Sequence of the first protein:
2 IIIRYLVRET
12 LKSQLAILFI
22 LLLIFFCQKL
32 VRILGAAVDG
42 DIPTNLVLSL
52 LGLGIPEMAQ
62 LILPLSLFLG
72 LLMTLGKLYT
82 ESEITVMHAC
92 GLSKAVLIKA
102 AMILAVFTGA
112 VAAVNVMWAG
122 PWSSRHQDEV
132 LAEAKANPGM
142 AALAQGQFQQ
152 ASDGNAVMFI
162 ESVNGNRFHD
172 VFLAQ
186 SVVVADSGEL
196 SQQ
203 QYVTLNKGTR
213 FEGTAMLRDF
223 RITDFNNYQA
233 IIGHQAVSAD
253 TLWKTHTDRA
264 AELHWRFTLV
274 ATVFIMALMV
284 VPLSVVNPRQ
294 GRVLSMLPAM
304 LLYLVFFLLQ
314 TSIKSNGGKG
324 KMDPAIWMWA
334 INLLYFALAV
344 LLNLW

Residue-level contacts at the interface:
Residue R184 in the second protein is in contact with residue H170 in the first protein (closest heavy-atom distance 3.2 Å).
Residue L329 in the second protein is in contact with residue L35 in the first protein (closest heavy-atom distance 3.7 Å).
Residue L186 in the second protein contacts residue F213 in the first protein (closest heavy-atom distance 3.7 Å).
Residue L331 in the second protein contacts residue L35 in the first protein (closest heavy-atom distance 4.2 Å).
Residue Y320 in the second protein is in contact with residue Q29 in the first protein (closest heavy-atom distance 2.9 Å).
Residue R270 in the second protein interacts with residue D40 in the first protein (closest heavy-atom distance 3.0 Å).
Residue F180 in the second protein interacts with residue V189 in the first protein (closest heavy-atom distance 3.7 Å).
Residue L331 in the second protein contacts residue V39 in the first protein (closest heavy-atom distance 3.8 Å).
Residue P268 in the second protein is in contact with residue Q148 in the first protein (closest heavy-atom distance 3.6 Å).
Residue R185 in the second protein contacts residue D191 in the first protein (closest heavy-atom distance 3.2 Å).
Residue K40 in the second protein is in contact with residue S318 in the first protein (closest heavy-atom distance 3.4 Å).
Residue L214 in the second protein contacts residue F222 in the first protein (closest heavy-atom distance 4.0 Å).
Residue R270 in the second protein is in contact with residue F149 in the first protein (closest heavy-atom distance 4.2 Å).
Residue G306 in the second protein contacts residue V296 in the first protein (closest heavy-atom distance 4.2 Å).
Residue R185 in the second protein interacts with residue K209 in the first protein (closest heavy-atom distance 3.5 Å).
Residue M305 in the second protein is in contact with residue R295 in the first protein (closest heavy-atom distance 4.1 Å).
Residue G222 in the second protein interacts with residue M218 in the first protein (closest heavy-atom distance 3.8 Å).
Residue Q324 in the second protein interacts with residue V32 in the first protein (closest heavy-atom distance 3.8 Å).
Residue R185 in the second protein interacts with residue T211 in the first protein (closest heavy-atom distance 3.0 Å).
Residue P304 in the second protein contacts residue R295 in the first protein (closest heavy-atom distance 3.4 Å).
Residue F317 in the second protein contacts residue I25 in the first protein (closest heavy-atom distance 3.7 Å).
Residue S212 in the second protein contacts residue M218 in the first protein (closest heavy-atom distance 3.5 Å).
Residue V309 in the second protein is in contact with residue V296 in the first protein (closest heavy-atom distance 3.9 Å).
Residue P268 in the second protein contacts residue Q146 in the first protein (closest heavy-atom distance 3.4 Å).
Residue H158 in the second protein is in contact with residue E162 in the first protein (closest heavy-atom distance 4.3 Å).
Residue F317 in the second protein is in contact with residue C28 in the first protein (closest heavy-atom distance 3.6 Å).
Residue F160 in the second protein is in contact with residue F160 in the first protein (closest heavy-atom distance 3.7 Å).
Residue R184 in the second protein contacts residue D191 in the first protein (closest heavy-atom distance 2.8 Å).
Residue V36 in the second protein interacts with residue S315 in the first protein (closest heavy-atom distance 3.7 Å).
Residue W153 in the second protein contacts residue V158 in the first protein (closest heavy-atom distance 3.3 Å).
Residue F160 in the second protein is in contact with residue D171 in the first protein (closest heavy-atom distance 3.3 Å).
Residue D245 in the second protein interacts with residue D40 in the first protein (closest heavy-atom distance 3.3 Å).
Residue G306 in the second protein is in contact with residue R295 in the first protein (closest heavy-atom distance 3.1 Å).
Residue W153 in the second protein contacts residue F173 in the first protein (closest heavy-atom distance 3.2 Å).
Residue P328 in the second protein interacts with residue L35 in the first protein (closest heavy-atom distance 3.8 Å).
Residue F160 in the second protein is in contact with residue F173 in the first protein (closest heavy-atom distance 3.4 Å).
Residue V307 in the second protein contacts residue R295 in the first protein (closest heavy-atom distance 4.0 Å).
Residue Q149 in the second protein contacts residue D154 in the first protein (closest heavy-atom distance 3.1 Å).
Residue I33 in the second protein interacts with residue L311 in the first protein (closest heavy-atom distance 3.8 Å).
Residue V321 in the second protein contacts residue C28 in the first protein (closest heavy-atom distance 3.7 Å).
Residue V36 in the second protein contacts residue L311 in the first protein (closest heavy-atom distance 3.8 Å).
Residue R184 in the second protein interacts with residue V189 in the first protein (closest heavy-atom distance 3.6 Å).
Residue Y178 in the second protein interacts with residue V187 in the first protein (closest heavy-atom distance 3.6 Å).
Residue I32 in the second protein interacts with residue L307 in the first protein (closest heavy-atom distance 4.2 Å).
Residue I325 in the second protein interacts with residue L31 in the first protein (closest heavy-atom distance 3.7 Å).
Residue L186 in the second protein contacts residue V187 in the first protein (closest heavy-atom distance 3.8 Å).
Residue W153 in the second protein is in contact with residue A175 in the first protein (closest heavy-atom distance 4.2 Å).
Residue I325 in the second protein interacts with residue V32 in the first protein (closest heavy-atom distance 3.6 Å).
Residue R185 in the second protein is in contact with residue V189 in the first protein (closest heavy-atom distance 3.4 Å).
Residue R185 in the second protein contacts residue G210 in the first protein (closest heavy-atom distance 3.6 Å).
Residue I325 in the second protein contacts residue C28 in the first protein (closest heavy-atom distance 3.4 Å).
Residue Y178 in the second protein contacts residue F173 in the first protein (closest heavy-atom distance 3.6 Å).
Residue E183 in the second protein contacts residue D191 in the first protein (closest heavy-atom distance 3.8 Å).
Residue L39 in the second protein is in contact with residue S315 in the first protein (closest heavy-atom distance 4.1 Å).
Residue W153 in the second protein interacts with residue G155 in the first protein (closest heavy-atom distance 4.3 Å).
Residue I325 in the second protein interacts with residue L35 in the first protein (closest heavy-atom distance 3.4 Å).
Residue F180 in the second protein is in contact with residue F173 in the first protein (closest heavy-atom distance 4.1 Å).
Residue P268 in the second protein contacts residue G147 in the first protein (closest heavy-atom distance 4.0 Å).
Residue Y320 in the second protein interacts with residue V32 in the first protein (closest heavy-atom distance 4.3 Å).
Residue L29 in the second protein is in contact with residue L307 in the first protein (closest heavy-atom distance 3.9 Å).

These two protein chains interact to form a complex.

Sequence of the second protein:
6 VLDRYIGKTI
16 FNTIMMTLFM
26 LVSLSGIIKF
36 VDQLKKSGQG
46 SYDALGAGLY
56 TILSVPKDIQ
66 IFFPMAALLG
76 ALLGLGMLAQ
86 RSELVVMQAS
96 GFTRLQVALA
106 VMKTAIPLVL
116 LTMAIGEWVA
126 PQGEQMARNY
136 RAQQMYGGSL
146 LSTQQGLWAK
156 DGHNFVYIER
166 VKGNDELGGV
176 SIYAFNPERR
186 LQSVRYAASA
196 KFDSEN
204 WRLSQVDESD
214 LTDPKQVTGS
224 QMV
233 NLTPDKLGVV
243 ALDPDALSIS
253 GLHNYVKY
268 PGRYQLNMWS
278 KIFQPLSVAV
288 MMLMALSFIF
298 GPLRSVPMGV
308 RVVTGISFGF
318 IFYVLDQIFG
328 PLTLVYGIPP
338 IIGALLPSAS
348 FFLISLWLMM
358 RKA